These two protein chains interact to form a complex.

Sequence of chain B:
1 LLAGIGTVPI

Interface contacts:
Residue E63 in chain A is in contact with residue L2 in chain B (closest heavy-atom distance 2.9 Å).
Residue Y7 in chain A contacts residue L1 in chain B (closest heavy-atom distance 2.8 Å).
Residue Y7 in chain A interacts with residue L2 in chain B (closest heavy-atom distance 3.5 Å).
Residue L156 in chain A is in contact with residue I5 in chain B (closest heavy-atom distance 4.2 Å).
Residue T143 in chain A contacts residue I10 in chain B (closest heavy-atom distance 2.8 Å).
Residue M45 in chain A interacts with residue L2 in chain B (closest heavy-atom distance 3.5 Å).
Residue K66 in chain A is in contact with residue G4 in chain B (closest heavy-atom distance 3.6 Å).
Residue K66 in chain A contacts residue L1 in chain B (closest heavy-atom distance 3.4 Å).
Residue H114 in chain A interacts with residue G6 in chain B (closest heavy-atom distance 4.6 Å).
Residue R97 in chain A interacts with residue G6 in chain B (closest heavy-atom distance 4.9 Å).
Residue D77 in chain A is in contact with residue I10 in chain B (closest heavy-atom distance 2.8 Å).
Residue K146 in chain A contacts residue I10 in chain B (closest heavy-atom distance 3.2 Å).
Residue F33 in chain A interacts with residue L1 in chain B (closest heavy-atom distance 4.7 Å).
Residue H70 in chain A is in contact with residue L2 in chain B (closest heavy-atom distance 4.4 Å).
Residue R97 in chain A contacts residue V8 in chain B (closest heavy-atom distance 4.7 Å).
Residue K146 in chain A interacts with residue P9 in chain B (closest heavy-atom distance 4.1 Å).
Residue Y99 in chain A is in contact with residue L2 in chain B (closest heavy-atom distance 3.5 Å).
Residue Y99 in chain A interacts with residue A3 in chain B (closest heavy-atom distance 3.0 Å).
Residue E63 in chain A contacts residue L1 in chain B (closest heavy-atom distance 3.2 Å).
Residue W147 in chain A is in contact with residue V8 in chain B (closest heavy-atom distance 3.4 Å).
Residue W147 in chain A is in contact with residue I10 in chain B (closest heavy-atom distance 3.7 Å).
Residue D77 in chain A interacts with residue P9 in chain B (closest heavy-atom distance 3.2 Å).
Residue Y159 in chain A contacts residue L1 in chain B (closest heavy-atom distance 2.7 Å).
Residue Y59 in chain A is in contact with residue L1 in chain B (closest heavy-atom distance 3.8 Å).
Residue V152 in chain A contacts residue G6 in chain B (closest heavy-atom distance 3.6 Å).
Residue V152 in chain A contacts residue V8 in chain B (closest heavy-atom distance 3.6 Å).
Residue Q155 in chain A interacts with residue I5 in chain B (closest heavy-atom distance 4.5 Å).
Residue T80 in chain A contacts residue I10 in chain B (closest heavy-atom distance 3.5 Å).
Residue V76 in chain A interacts with residue P9 in chain B (closest heavy-atom distance 4.1 Å).
Residue Y159 in chain A contacts residue L2 in chain B (closest heavy-atom distance 3.7 Å).
Residue Y116 in chain A interacts with residue I10 in chain B (closest heavy-atom distance 3.9 Å).
Residue D77 in chain A interacts with residue V8 in chain B (closest heavy-atom distance 4.8 Å).
Residue F9 in chain A is in contact with residue L2 in chain B (closest heavy-atom distance 3.5 Å).
Residue Y84 in chain A interacts with residue I10 in chain B (closest heavy-atom distance 3.7 Å).
Residue T73 in chain A is in contact with residue V8 in chain B (closest heavy-atom distance 3.6 Å).
Residue H70 in chain A interacts with residue A3 in chain B (closest heavy-atom distance 3.2 Å).
Residue W147 in chain A contacts residue P9 in chain B (closest heavy-atom distance 3.0 Å).
Residue W167 in chain A is in contact with residue L1 in chain B (closest heavy-atom distance 3.6 Å).
Residue T73 in chain A contacts residue P9 in chain B (closest heavy-atom distance 3.7 Å).
Residue V67 in chain A contacts residue L2 in chain B (closest heavy-atom distance 3.6 Å).
Residue T73 in chain A contacts residue T7 in chain B (closest heavy-atom distance 3.3 Å).
Residue H70 in chain A contacts residue T7 in chain B (closest heavy-atom distance 3.2 Å).
Residue T163 in chain A is in contact with residue L1 in chain B (closest heavy-atom distance 3.6 Å).
Residue Y159 in chain A contacts residue A3 in chain B (closest heavy-atom distance 3.5 Å).
Residue L156 in chain A interacts with residue G6 in chain B (closest heavy-atom distance 3.9 Å).
Residue Y171 in chain A interacts with residue L1 in chain B (closest heavy-atom distance 2.8 Å).
Residue M5 in chain A contacts residue L1 in chain B (closest heavy-atom distance 3.7 Å).
Residue L81 in chain A contacts residue I10 in chain B (closest heavy-atom distance 3.7 Å).
Residue Q155 in chain A interacts with residue G6 in chain B (closest heavy-atom distance 3.6 Å).
Residue K66 in chain A interacts with residue A3 in chain B (closest heavy-atom distance 3.8 Å).
Residue K66 in chain A interacts with residue L2 in chain B (closest heavy-atom distance 2.9 Å).
Residue R97 in chain A contacts residue T7 in chain B (closest heavy-atom distance 3.7 Å).
Residue Y123 in chain A interacts with residue I10 in chain B (closest heavy-atom distance 3.8 Å).
Residue Y99 in chain A is in contact with residue T7 in chain B (closest heavy-atom distance 4.5 Å).

Sequence of chain A:
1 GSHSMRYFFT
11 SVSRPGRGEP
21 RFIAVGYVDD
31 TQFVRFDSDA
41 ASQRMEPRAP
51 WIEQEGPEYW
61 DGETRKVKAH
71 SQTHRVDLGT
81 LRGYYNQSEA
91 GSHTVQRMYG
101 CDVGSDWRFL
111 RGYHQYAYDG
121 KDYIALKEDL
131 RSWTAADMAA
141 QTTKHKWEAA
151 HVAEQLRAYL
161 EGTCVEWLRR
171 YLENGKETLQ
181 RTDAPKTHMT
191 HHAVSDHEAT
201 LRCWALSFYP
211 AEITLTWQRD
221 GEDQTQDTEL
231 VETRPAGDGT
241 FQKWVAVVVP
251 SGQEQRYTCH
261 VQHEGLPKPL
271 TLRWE